Sequence of chain B:
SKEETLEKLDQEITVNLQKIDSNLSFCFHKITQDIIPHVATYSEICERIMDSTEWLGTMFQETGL

Sequence of chain A:
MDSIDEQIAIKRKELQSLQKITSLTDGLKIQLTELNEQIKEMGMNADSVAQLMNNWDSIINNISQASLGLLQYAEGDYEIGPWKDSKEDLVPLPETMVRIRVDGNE

These two protein chains interact to form a complex.

Contacts between the two chains:
Residue A46 in chain A is in contact with residue I49 in chain B (closest heavy-atom distance 3.3 Å).
Residue I8 in chain A contacts residue L13 in chain B (closest heavy-atom distance 3.6 Å).
Residue G43 in chain A contacts residue Y46 in chain B (closest heavy-atom distance 3.9 Å).
Residue N54 in chain A is in contact with residue S56 in chain B (closest heavy-atom distance 4.3 Å).
Residue L15 in chain A is in contact with residue I17 in chain B (closest heavy-atom distance 3.4 Å).
Residue V49 in chain A is in contact with residue I53 in chain B (closest heavy-atom distance 3.9 Å).
Residue K29 in chain A interacts with residue F30 in chain B (closest heavy-atom distance 3.5 Å).
Residue L18 in chain A contacts residue I17 in chain B (closest heavy-atom distance 3.6 Å).
Residue I8 in chain A is in contact with residue L10 in chain B (closest heavy-atom distance 3.8 Å).
Residue D26 in chain A interacts with residue N27 in chain B (closest heavy-atom distance 4.0 Å).
Residue I60 in chain A is in contact with residue W59 in chain B (closest heavy-atom distance 4.2 Å).
Residue A46 in chain A contacts residue Y46 in chain B (closest heavy-atom distance 3.5 Å).
Residue I4 in chain A is in contact with residue K6 in chain B (closest heavy-atom distance 3.5 Å).
Residue L15 in chain A is in contact with residue L13 in chain B (closest heavy-atom distance 3.6 Å).
Residue K11 in chain A contacts residue D14 in chain B (closest heavy-atom distance 2.5 Å).
Residue N36 in chain A contacts residue D38 in chain B (closest heavy-atom distance 3.2 Å).
Residue N36 in chain A interacts with residue I39 in chain B (closest heavy-atom distance 3.8 Å).
Residue M53 in chain A contacts residue T57 in chain B (closest heavy-atom distance 4.0 Å).
Residue N36 in chain A is in contact with residue H42 in chain B (closest heavy-atom distance 3.0 Å).
Residue W56 in chain A contacts residue W59 in chain B (closest heavy-atom distance 3.3 Å).
Residue T22 in chain A contacts residue N20 in chain B (closest heavy-atom distance 3.5 Å).
Residue T25 in chain A interacts with residue L28 in chain B (closest heavy-atom distance 3.7 Å).
Residue I39 in chain A contacts residue H42 in chain B (closest heavy-atom distance 3.8 Å).
Residue L15 in chain A contacts residue E16 in chain B (closest heavy-atom distance 3.4 Å).
Residue L18 in chain A contacts residue L21 in chain B (closest heavy-atom distance 3.6 Å).
Residue T22 in chain A interacts with residue K23 in chain B (closest heavy-atom distance 4.1 Å).
Residue A46 in chain A is in contact with residue I53 in chain B (closest heavy-atom distance 4.0 Å).
Residue K11 in chain A interacts with residue L13 in chain B (closest heavy-atom distance 3.5 Å).
Residue M53 in chain A is in contact with residue S56 in chain B (closest heavy-atom distance 3.6 Å).
Residue L32 in chain A is in contact with residue I35 in chain B (closest heavy-atom distance 3.6 Å).
Residue I4 in chain A is in contact with residue E7 in chain B (closest heavy-atom distance 4.0 Å).
Residue E14 in chain A is in contact with residue I17 in chain B (closest heavy-atom distance 4.1 Å).
Residue L18 in chain A contacts residue N20 in chain B (closest heavy-atom distance 4.0 Å).
Residue K11 in chain A contacts residue L10 in chain B (closest heavy-atom distance 3.9 Å).
Residue T33 in chain A contacts residue F30 in chain B (closest heavy-atom distance 4.0 Å).
Residue T25 in chain A is in contact with residue N27 in chain B (closest heavy-atom distance 2.9 Å).
Residue A50 in chain A contacts residue I53 in chain B (closest heavy-atom distance 3.6 Å).
Residue T22 in chain A interacts with residue I24 in chain B (closest heavy-atom distance 3.1 Å).
Residue L18 in chain A contacts residue I24 in chain B (closest heavy-atom distance 4.2 Å).
Residue L28 in chain A interacts with residue C31 in chain B (closest heavy-atom distance 3.9 Å).
Residue G43 in chain A interacts with residue I49 in chain B (closest heavy-atom distance 3.6 Å).
Residue I39 in chain A interacts with residue I39 in chain B (closest heavy-atom distance 3.8 Å).
Residue L35 in chain A contacts residue I39 in chain B (closest heavy-atom distance 4.0 Å).
Residue I21 in chain A interacts with residue I24 in chain B (closest heavy-atom distance 3.6 Å).
Residue T22 in chain A interacts with residue N27 in chain B (closest heavy-atom distance 3.8 Å).
Residue L32 in chain A is in contact with residue C31 in chain B (closest heavy-atom distance 3.8 Å).
Residue A50 in chain A is in contact with residue I49 in chain B (closest heavy-atom distance 3.8 Å).
Residue W56 in chain A interacts with residue S56 in chain B (closest heavy-atom distance 4.1 Å).
Residue I8 in chain A contacts residue T9 in chain B (closest heavy-atom distance 3.7 Å).
Residue K29 in chain A contacts residue N27 in chain B (closest heavy-atom distance 3.7 Å).
Residue D5 in chain A is in contact with residue K6 in chain B (closest heavy-atom distance 4.3 Å).
Residue K29 in chain A is in contact with residue C31 in chain B (closest heavy-atom distance 3.5 Å).
Residue T25 in chain A is in contact with residue I24 in chain B (closest heavy-atom distance 4.1 Å).
Residue K40 in chain A contacts residue H42 in chain B (closest heavy-atom distance 3.2 Å).
Residue M42 in chain A is in contact with residue Y46 in chain B (closest heavy-atom distance 3.8 Å).
Residue D57 in chain A contacts residue S56 in chain B (closest heavy-atom distance 4.2 Å).
Residue D47 in chain A contacts residue I49 in chain B (closest heavy-atom distance 3.6 Å).
Residue Q19 in chain A contacts residue N20 in chain B (closest heavy-atom distance 4.1 Å).
Residue T33 in chain A contacts residue K34 in chain B (closest heavy-atom distance 3.8 Å).
Residue R12 in chain A interacts with residue L13 in chain B (closest heavy-atom distance 3.8 Å).